Sequence of chain A:
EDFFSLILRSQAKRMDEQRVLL

Residue-level contacts at the interface:
Residue G179 in chain B contacts residue L9 in chain A (closest heavy-atom distance 3.4 Å).
Residue G18 in chain B contacts residue K14 in chain A (closest heavy-atom distance 3.5 Å).
Residue Q55 in chain B interacts with residue E18 in chain A (closest heavy-atom distance 3.4 Å).
Residue K156 in chain B interacts with residue V21 in chain A (closest heavy-atom distance 2.8 Å).
Residue E19 in chain B is in contact with residue R15 in chain A (closest heavy-atom distance 3.2 Å).
Residue F191 in chain B interacts with residue F5 in chain A (closest heavy-atom distance 3.9 Å).
Residue W187 in chain B interacts with residue L9 in chain A (closest heavy-atom distance 3.9 Å).
Residue L225 in chain B contacts residue S11 in chain A (closest heavy-atom distance 3.2 Å).
Residue K156 in chain B interacts with residue D17 in chain A (closest heavy-atom distance 2.6 Å).
Residue V155 in chain B interacts with residue V21 in chain A (closest heavy-atom distance 3.3 Å).
Residue N125 in chain B interacts with residue Q19 in chain A (closest heavy-atom distance 2.6 Å).
Residue G16 in chain B contacts residue Q12 in chain A (closest heavy-atom distance 3.1 Å).
Residue G18 in chain B interacts with residue R15 in chain A (closest heavy-atom distance 3.7 Å).
Residue R181 in chain B is in contact with residue L9 in chain A (closest heavy-atom distance 3.5 Å).
Residue S228 in chain B interacts with residue L7 in chain A (closest heavy-atom distance 3.8 Å).
Residue N52 in chain B contacts residue Q19 in chain A (closest heavy-atom distance 4.0 Å).
Residue G178 in chain B interacts with residue Q12 in chain A (closest heavy-atom distance 3.5 Å).
Residue G18 in chain B interacts with residue S11 in chain A (closest heavy-atom distance 3.1 Å).
Residue S228 in chain B contacts residue F4 in chain A (closest heavy-atom distance 3.6 Å).
Residue T157 in chain B is in contact with residue R15 in chain A (closest heavy-atom distance 3.5 Å).
Residue E19 in chain B contacts residue M16 in chain A (closest heavy-atom distance 3.5 Å).
Residue Q55 in chain B contacts residue Q19 in chain A (closest heavy-atom distance 3.3 Å).
Residue L124 in chain B interacts with residue Q19 in chain A (closest heavy-atom distance 3.8 Å).
Residue L123 in chain B contacts residue Q19 in chain A (closest heavy-atom distance 2.6 Å).
Residue L123 in chain B interacts with residue M16 in chain A (closest heavy-atom distance 3.8 Å).
Residue A17 in chain B interacts with residue S11 in chain A (closest heavy-atom distance 3.8 Å).
Residue E19 in chain B interacts with residue R20 in chain A (closest heavy-atom distance 2.5 Å).
Residue N125 in chain B contacts residue M16 in chain A (closest heavy-atom distance 3.5 Å).
Residue V155 in chain B interacts with residue R15 in chain A (closest heavy-atom distance 3.9 Å).
Residue R154 in chain B contacts residue M16 in chain A (closest heavy-atom distance 3.8 Å).
Residue G179 in chain B interacts with residue A13 in chain A (closest heavy-atom distance 4.0 Å).
Residue Q55 in chain B interacts with residue R20 in chain A (closest heavy-atom distance 2.7 Å).
Residue L225 in chain B is in contact with residue I8 in chain A (closest heavy-atom distance 4.0 Å).
Residue K156 in chain B contacts residue L22 in chain A (closest heavy-atom distance 3.7 Å).
Residue I229 in chain B is in contact with residue F4 in chain A (closest heavy-atom distance 3.9 Å).
Residue V155 in chain B contacts residue R20 in chain A (closest heavy-atom distance 3.1 Å).
Residue Q55 in chain B is in contact with residue V21 in chain A (closest heavy-atom distance 4.0 Å).
Residue L225 in chain B is in contact with residue L7 in chain A (closest heavy-atom distance 3.7 Å).
Residue R218 in chain B is in contact with residue K14 in chain A (closest heavy-atom distance 3.6 Å).
Residue L124 in chain B interacts with residue M16 in chain A (closest heavy-atom distance 3.8 Å).
Residue A59 in chain B is in contact with residue Q19 in chain A (closest heavy-atom distance 3.9 Å).
Residue R154 in chain B is in contact with residue R20 in chain A (closest heavy-atom distance 3.2 Å).
Residue V48 in chain B is in contact with residue V21 in chain A (closest heavy-atom distance 3.8 Å).
Residue L15 in chain B is in contact with residue Q12 in chain A (closest heavy-atom distance 3.5 Å).
Residue F191 in chain B contacts residue I8 in chain A (closest heavy-atom distance 3.6 Å).
Residue V48 in chain B interacts with residue L23 in chain A (closest heavy-atom distance 3.8 Å).
Residue R154 in chain B is in contact with residue Q19 in chain A (closest heavy-atom distance 3.3 Å).
Residue V177 in chain B contacts residue Q12 in chain A (closest heavy-atom distance 3.1 Å).
Residue Q180 in chain B contacts residue L9 in chain A (closest heavy-atom distance 4.0 Å).
Residue G18 in chain B is in contact with residue Q12 in chain A (closest heavy-atom distance 3.7 Å).
Residue W187 in chain B interacts with residue F5 in chain A (closest heavy-atom distance 3.3 Å).
Residue F235 in chain B interacts with residue F4 in chain A (closest heavy-atom distance 3.8 Å).
Residue S23 in chain B interacts with residue R15 in chain A (closest heavy-atom distance 3.6 Å).
Residue R154 in chain B is in contact with residue V21 in chain A (closest heavy-atom distance 3.2 Å).
Residue N232 in chain B contacts residue F4 in chain A (closest heavy-atom distance 3.5 Å).
Residue K156 in chain B interacts with residue R20 in chain A (closest heavy-atom distance 3.5 Å).
Residue S51 in chain B interacts with residue V21 in chain A (closest heavy-atom distance 3.7 Å).
Residue K22 in chain B interacts with residue Q12 in chain A (closest heavy-atom distance 3.9 Å).
Residue S23 in chain B contacts residue R20 in chain A (closest heavy-atom distance 4.0 Å).
Residue Y45 in chain B contacts residue L23 in chain A (closest heavy-atom distance 3.8 Å).

This data describes a binding interaction between two proteins.

Sequence of chain B:
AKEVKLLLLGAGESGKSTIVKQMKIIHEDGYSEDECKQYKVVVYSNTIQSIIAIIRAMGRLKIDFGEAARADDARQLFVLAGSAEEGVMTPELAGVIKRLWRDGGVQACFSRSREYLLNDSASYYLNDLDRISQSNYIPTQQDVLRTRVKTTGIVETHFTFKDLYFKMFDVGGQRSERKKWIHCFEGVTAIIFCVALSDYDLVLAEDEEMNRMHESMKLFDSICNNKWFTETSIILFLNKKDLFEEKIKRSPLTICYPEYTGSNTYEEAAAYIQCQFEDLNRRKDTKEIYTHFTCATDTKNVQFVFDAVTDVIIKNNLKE